Sequence of chain B:
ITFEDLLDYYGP

Sequence of chain A:
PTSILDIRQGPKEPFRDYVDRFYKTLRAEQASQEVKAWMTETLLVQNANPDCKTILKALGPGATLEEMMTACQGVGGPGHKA

This data describes a binding interaction between two proteins.

Interface contacts:
Residue L45 in chain A is in contact with residue I1 in chain B (closest heavy-atom distance 3.7 Å).
Residue A38 in chain A contacts residue T2 in chain B (closest heavy-atom distance 4.5 Å).
Residue Y24 in chain A is in contact with residue F3 in chain B (closest heavy-atom distance 4.1 Å).
Residue A38 in chain A interacts with residue I1 in chain B (closest heavy-atom distance 4.4 Å).
Residue R17 in chain A contacts residue Y10 in chain B (closest heavy-atom distance 4.0 Å).
Residue F23 in chain A contacts residue L6 in chain B (closest heavy-atom distance 4.1 Å).
Residue E42 in chain A is in contact with residue T2 in chain B (closest heavy-atom distance 3.5 Å).
Residue T65 in chain A is in contact with residue I1 in chain B (closest heavy-atom distance 4.0 Å).
Residue P62 in chain A is in contact with residue I1 in chain B (closest heavy-atom distance 4.7 Å).
Residue E67 in chain A contacts residue Y9 in chain B (closest heavy-atom distance 3.8 Å).
Residue D21 in chain A contacts residue Y10 in chain B (closest heavy-atom distance 3.2 Å).
Residue Y24 in chain A contacts residue L6 in chain B (closest heavy-atom distance 3.5 Å).
Residue L45 in chain A interacts with residue L6 in chain B (closest heavy-atom distance 5.0 Å).
Residue Y24 in chain A is in contact with residue L7 in chain B (closest heavy-atom distance 3.6 Å).
Residue L27 in chain A is in contact with residue L6 in chain B (closest heavy-atom distance 4.6 Å).
Residue E42 in chain A interacts with residue I1 in chain B (closest heavy-atom distance 3.3 Å).
Residue M70 in chain A contacts residue Y9 in chain B (closest heavy-atom distance 3.8 Å).
Residue M70 in chain A is in contact with residue Y10 in chain B (closest heavy-atom distance 4.2 Å).
Residue R28 in chain A contacts residue L7 in chain B (closest heavy-atom distance 4.0 Å).
Residue A64 in chain A contacts residue I1 in chain B (closest heavy-atom distance 3.4 Å).
Residue T41 in chain A contacts residue I1 in chain B (closest heavy-atom distance 3.4 Å).
Residue T41 in chain A is in contact with residue T2 in chain B (closest heavy-atom distance 3.5 Å).
Residue K37 in chain A is in contact with residue F3 in chain B (closest heavy-atom distance 3.8 Å).
Residue M69 in chain A interacts with residue I1 in chain B (closest heavy-atom distance 3.6 Å).
Residue T41 in chain A interacts with residue L6 in chain B (closest heavy-atom distance 3.8 Å).
Residue Q34 in chain A is in contact with residue F3 in chain B (closest heavy-atom distance 3.5 Å).
Residue L66 in chain A contacts residue Y9 in chain B (closest heavy-atom distance 3.4 Å).
Residue L66 in chain A interacts with residue L6 in chain B (closest heavy-atom distance 3.7 Å).
Residue V20 in chain A interacts with residue Y10 in chain B (closest heavy-atom distance 3.5 Å).
Residue L27 in chain A is in contact with residue F3 in chain B (closest heavy-atom distance 3.6 Å).
Residue L66 in chain A interacts with residue I1 in chain B (closest heavy-atom distance 3.7 Å).
Residue Y24 in chain A contacts residue Y10 in chain B (closest heavy-atom distance 3.4 Å).
Residue L66 in chain A interacts with residue D5 in chain B (closest heavy-atom distance 4.8 Å).
Residue T41 in chain A interacts with residue F3 in chain B (closest heavy-atom distance 3.6 Å).
Residue A38 in chain A interacts with residue F3 in chain B (closest heavy-atom distance 4.0 Å).
Residue R28 in chain A is in contact with residue F3 in chain B (closest heavy-atom distance 4.0 Å).
Residue Y24 in chain A is in contact with residue G11 in chain B (closest heavy-atom distance 4.9 Å).
Residue L66 in chain A contacts residue Y10 in chain B (closest heavy-atom distance 4.8 Å).
Residue V20 in chain A contacts residue L6 in chain B (closest heavy-atom distance 3.8 Å).